Contacts between the two chains:
Residue W96 in protein 1 interacts with residue V5 in protein 2 (closest heavy-atom distance 3.6 Å).
Residue W145 in protein 1 interacts with residue L6 in protein 2 (closest heavy-atom distance 3.3 Å).
Residue E148 in protein 1 is in contact with residue L6 in protein 2 (closest heavy-atom distance 4.0 Å).
Residue Y98 in protein 1 is in contact with residue P2 in protein 2 (closest heavy-atom distance 3.3 Å).
Residue N77 in protein 1 interacts with residue L6 in protein 2 (closest heavy-atom distance 3.4 Å).
Residue R84 in protein 1 contacts residue V8 in protein 2 (closest heavy-atom distance 3.1 Å).
Residue Y44 in protein 1 contacts residue P2 in protein 2 (closest heavy-atom distance 3.6 Å).
Residue Q10 in protein 1 contacts residue V5 in protein 2 (closest heavy-atom distance 3.8 Å).
Residue W165 in protein 1 interacts with residue L1 in protein 2 (closest heavy-atom distance 3.4 Å).
Residue N77 in protein 1 interacts with residue E7 in protein 2 (closest heavy-atom distance 3.3 Å).
Residue W154 in protein 1 interacts with residue A3 in protein 2 (closest heavy-atom distance 3.6 Å).
Residue I80 in protein 1 is in contact with residue V8 in protein 2 (closest heavy-atom distance 3.8 Å).
Residue Y112 in protein 1 contacts residue V5 in protein 2 (closest heavy-atom distance 3.8 Å).
Residue Y59 in protein 1 interacts with residue L1 in protein 2 (closest heavy-atom distance 4.0 Å).
Residue M114 in protein 1 interacts with residue V8 in protein 2 (closest heavy-atom distance 3.5 Å).
Residue W154 in protein 1 contacts residue V5 in protein 2 (closest heavy-atom distance 4.3 Å).
Residue L81 in protein 1 interacts with residue V8 in protein 2 (closest heavy-atom distance 3.9 Å).
Residue Y98 in protein 1 contacts residue V5 in protein 2 (closest heavy-atom distance 4.6 Å).
Residue W96 in protein 1 is in contact with residue V8 in protein 2 (closest heavy-atom distance 4.4 Å).
Residue K144 in protein 1 contacts residue L6 in protein 2 (closest heavy-atom distance 3.2 Å).
Residue R153 in protein 1 contacts residue L6 in protein 2 (closest heavy-atom distance 4.4 Å).
Residue Y157 in protein 1 interacts with residue P2 in protein 2 (closest heavy-atom distance 3.8 Å).
Residue Y169 in protein 1 is in contact with residue L1 in protein 2 (closest heavy-atom distance 2.5 Å).
Residue I73 in protein 1 contacts residue L6 in protein 2 (closest heavy-atom distance 3.8 Å).
Residue L6 in protein 1 is in contact with residue L1 in protein 2 (closest heavy-atom distance 4.6 Å).
Residue N70 in protein 1 contacts residue A3 in protein 2 (closest heavy-atom distance 2.9 Å).
Residue K144 in protein 1 is in contact with residue V8 in protein 2 (closest heavy-atom distance 4.0 Å).
Residue W145 in protein 1 interacts with residue E7 in protein 2 (closest heavy-atom distance 2.9 Å).
Residue W145 in protein 1 interacts with residue V8 in protein 2 (closest heavy-atom distance 4.2 Å).
Residue N77 in protein 1 is in contact with residue V8 in protein 2 (closest heavy-atom distance 2.8 Å).
Residue N70 in protein 1 interacts with residue V5 in protein 2 (closest heavy-atom distance 3.0 Å).
Residue D74 in protein 1 interacts with residue V5 in protein 2 (closest heavy-atom distance 4.2 Å).
Residue E76 in protein 1 contacts residue E7 in protein 2 (closest heavy-atom distance 3.4 Å).
Residue R153 in protein 1 interacts with residue V5 in protein 2 (closest heavy-atom distance 4.5 Å).
Residue Y98 in protein 1 contacts residue A3 in protein 2 (closest heavy-atom distance 2.8 Å).
Residue I73 in protein 1 interacts with residue C4 in protein 2 (closest heavy-atom distance 4.7 Å).
Residue T141 in protein 1 interacts with residue V8 in protein 2 (closest heavy-atom distance 2.6 Å).
Residue R153 in protein 1 is in contact with residue C4 in protein 2 (closest heavy-atom distance 2.4 Å).
Residue W154 in protein 1 interacts with residue C4 in protein 2 (closest heavy-atom distance 3.5 Å).
Residue I73 in protein 1 is in contact with residue V5 in protein 2 (closest heavy-atom distance 3.3 Å).
Residue I66 in protein 1 interacts with residue P2 in protein 2 (closest heavy-atom distance 3.9 Å).
Residue Y157 in protein 1 contacts residue L1 in protein 2 (closest heavy-atom distance 2.7 Å).
Residue I66 in protein 1 is in contact with residue A3 in protein 2 (closest heavy-atom distance 3.8 Å).
Residue Q63 in protein 1 is in contact with residue P2 in protein 2 (closest heavy-atom distance 3.1 Å).
Residue I66 in protein 1 is in contact with residue C4 in protein 2 (closest heavy-atom distance 3.9 Å).
Residue Y8 in protein 1 contacts residue L1 in protein 2 (closest heavy-atom distance 2.8 Å).
Residue K144 in protein 1 is in contact with residue E7 in protein 2 (closest heavy-atom distance 3.6 Å).
Residue Y157 in protein 1 contacts residue A3 in protein 2 (closest heavy-atom distance 3.6 Å).
Residue E150 in protein 1 contacts residue L6 in protein 2 (closest heavy-atom distance 3.4 Å).
Residue R153 in protein 1 contacts residue A3 in protein 2 (closest heavy-atom distance 4.8 Å).
Residue Y8 in protein 1 contacts residue P2 in protein 2 (closest heavy-atom distance 3.4 Å).
Residue W96 in protein 1 contacts residue L6 in protein 2 (closest heavy-atom distance 3.8 Å).
Residue F121 in protein 1 contacts residue V8 in protein 2 (closest heavy-atom distance 4.8 Å).
Residue Q63 in protein 1 is in contact with residue L1 in protein 2 (closest heavy-atom distance 3.8 Å).
Residue N77 in protein 1 is in contact with residue V5 in protein 2 (closest heavy-atom distance 4.6 Å).
Residue Y112 in protein 1 contacts residue L6 in protein 2 (closest heavy-atom distance 3.6 Å).
Residue N70 in protein 1 interacts with residue C4 in protein 2 (closest heavy-atom distance 3.6 Å).
Residue I80 in protein 1 interacts with residue E7 in protein 2 (closest heavy-atom distance 4.8 Å).
Residue I73 in protein 1 is in contact with residue E7 in protein 2 (closest heavy-atom distance 3.9 Å).
Residue P140 in protein 1 contacts residue V8 in protein 2 (closest heavy-atom distance 4.8 Å).

Sequence of protein 2:
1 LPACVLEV

This data describes a binding interaction between two proteins.

Sequence of protein 1:
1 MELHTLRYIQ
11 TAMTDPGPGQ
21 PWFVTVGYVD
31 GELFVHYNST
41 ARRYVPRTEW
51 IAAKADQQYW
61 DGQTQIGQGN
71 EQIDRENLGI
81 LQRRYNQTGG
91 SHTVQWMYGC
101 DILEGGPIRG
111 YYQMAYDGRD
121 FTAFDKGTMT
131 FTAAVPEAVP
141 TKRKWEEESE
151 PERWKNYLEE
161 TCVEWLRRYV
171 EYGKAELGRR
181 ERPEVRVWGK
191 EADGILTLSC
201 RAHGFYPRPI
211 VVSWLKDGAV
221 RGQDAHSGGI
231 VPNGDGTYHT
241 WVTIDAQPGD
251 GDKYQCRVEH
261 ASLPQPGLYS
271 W